Sequence of protein 1:
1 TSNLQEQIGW

Residue-level contacts at the interface:
Residue V152 in protein 2 contacts residue E6 in protein 1 (closest heavy-atom distance 4.1 Å).
Residue Y171 in protein 2 contacts residue T1 in protein 1 (closest heavy-atom distance 2.8 Å).
Residue N66 in protein 2 contacts residue S2 in protein 1 (closest heavy-atom distance 3.0 Å).
Residue N66 in protein 2 interacts with residue Q5 in protein 1 (closest heavy-atom distance 2.9 Å).
Residue Y74 in protein 2 interacts with residue W10 in protein 1 (closest heavy-atom distance 4.2 Å).
Residue T73 in protein 2 contacts residue I8 in protein 1 (closest heavy-atom distance 4.3 Å).
Residue Y9 in protein 2 contacts residue Q5 in protein 1 (closest heavy-atom distance 4.7 Å).
Residue L163 in protein 2 contacts residue T1 in protein 1 (closest heavy-atom distance 4.9 Å).
Residue A150 in protein 2 interacts with residue I8 in protein 1 (closest heavy-atom distance 4.6 Å).
Residue Q155 in protein 2 interacts with residue E6 in protein 1 (closest heavy-atom distance 3.5 Å).
Residue I95 in protein 2 contacts residue W10 in protein 1 (closest heavy-atom distance 3.5 Å).
Residue Y99 in protein 2 contacts residue N3 in protein 1 (closest heavy-atom distance 2.8 Å).
Residue L156 in protein 2 interacts with residue E6 in protein 1 (closest heavy-atom distance 3.2 Å).
Residue E63 in protein 2 interacts with residue S2 in protein 1 (closest heavy-atom distance 2.7 Å).
Residue Y99 in protein 2 interacts with residue S2 in protein 1 (closest heavy-atom distance 3.3 Å).
Residue V152 in protein 2 interacts with residue I8 in protein 1 (closest heavy-atom distance 4.2 Å).
Residue Y159 in protein 2 contacts residue T1 in protein 1 (closest heavy-atom distance 2.7 Å).
Residue S70 in protein 2 is in contact with residue Q5 in protein 1 (closest heavy-atom distance 3.1 Å).
Residue Y74 in protein 2 contacts residue Q5 in protein 1 (closest heavy-atom distance 3.8 Å).
Residue N77 in protein 2 is in contact with residue G9 in protein 1 (closest heavy-atom distance 3.4 Å).
Residue S116 in protein 2 interacts with residue W10 in protein 1 (closest heavy-atom distance 4.0 Å).
Residue N66 in protein 2 interacts with residue L4 in protein 1 (closest heavy-atom distance 3.5 Å).
Residue Y7 in protein 2 interacts with residue T1 in protein 1 (closest heavy-atom distance 3.1 Å).
Residue T73 in protein 2 contacts residue Q5 in protein 1 (closest heavy-atom distance 3.4 Å).
Residue Y7 in protein 2 interacts with residue S2 in protein 1 (closest heavy-atom distance 3.3 Å).
Residue N77 in protein 2 is in contact with residue W10 in protein 1 (closest heavy-atom distance 2.8 Å).
Residue K146 in protein 2 is in contact with residue G9 in protein 1 (closest heavy-atom distance 5.0 Å).
Residue M67 in protein 2 interacts with residue S2 in protein 1 (closest heavy-atom distance 3.8 Å).
Residue T143 in protein 2 interacts with residue W10 in protein 1 (closest heavy-atom distance 2.8 Å).
Residue N66 in protein 2 interacts with residue N3 in protein 1 (closest heavy-atom distance 2.8 Å).
Residue W147 in protein 2 contacts residue W10 in protein 1 (closest heavy-atom distance 3.9 Å).
Residue Q155 in protein 2 is in contact with residue N3 in protein 1 (closest heavy-atom distance 4.8 Å).
Residue M45 in protein 2 is in contact with residue S2 in protein 1 (closest heavy-atom distance 4.5 Å).
Residue L156 in protein 2 is in contact with residue N3 in protein 1 (closest heavy-atom distance 3.7 Å).
Residue K146 in protein 2 is in contact with residue I8 in protein 1 (closest heavy-atom distance 4.5 Å).
Residue E63 in protein 2 contacts residue T1 in protein 1 (closest heavy-atom distance 3.6 Å).
Residue M5 in protein 2 interacts with residue T1 in protein 1 (closest heavy-atom distance 3.9 Å).
Residue Y123 in protein 2 contacts residue W10 in protein 1 (closest heavy-atom distance 3.5 Å).
Residue W147 in protein 2 is in contact with residue I8 in protein 1 (closest heavy-atom distance 3.7 Å).
Residue A69 in protein 2 interacts with residue Q5 in protein 1 (closest heavy-atom distance 4.1 Å).
Residue K146 in protein 2 interacts with residue W10 in protein 1 (closest heavy-atom distance 2.7 Å).
Residue I142 in protein 2 is in contact with residue W10 in protein 1 (closest heavy-atom distance 4.8 Å).
Residue Y9 in protein 2 interacts with residue S2 in protein 1 (closest heavy-atom distance 4.0 Å).
Residue T73 in protein 2 contacts residue G9 in protein 1 (closest heavy-atom distance 4.2 Å).
Residue A81 in protein 2 contacts residue W10 in protein 1 (closest heavy-atom distance 4.4 Å).
Residue Y118 in protein 2 interacts with residue W10 in protein 1 (closest heavy-atom distance 4.1 Å).
Residue Y159 in protein 2 interacts with residue N3 in protein 1 (closest heavy-atom distance 3.6 Å).
Residue W147 in protein 2 interacts with residue G9 in protein 1 (closest heavy-atom distance 2.9 Å).
Residue T73 in protein 2 contacts residue E6 in protein 1 (closest heavy-atom distance 4.3 Å).
Residue T143 in protein 2 interacts with residue G9 in protein 1 (closest heavy-atom distance 4.8 Å).
Residue I80 in protein 2 is in contact with residue W10 in protein 1 (closest heavy-atom distance 3.5 Å).
Residue Y84 in protein 2 contacts residue W10 in protein 1 (closest heavy-atom distance 2.7 Å).
Residue Y9 in protein 2 contacts residue N3 in protein 1 (closest heavy-atom distance 4.3 Å).
Residue Y159 in protein 2 interacts with residue S2 in protein 1 (closest heavy-atom distance 3.9 Å).
Residue F33 in protein 2 contacts residue T1 in protein 1 (closest heavy-atom distance 5.0 Å).
Residue A117 in protein 2 is in contact with residue W10 in protein 1 (closest heavy-atom distance 3.9 Å).
Residue Y59 in protein 2 interacts with residue T1 in protein 1 (closest heavy-atom distance 3.3 Å).
Residue W167 in protein 2 is in contact with residue T1 in protein 1 (closest heavy-atom distance 3.3 Å).

Sequence of protein 2:
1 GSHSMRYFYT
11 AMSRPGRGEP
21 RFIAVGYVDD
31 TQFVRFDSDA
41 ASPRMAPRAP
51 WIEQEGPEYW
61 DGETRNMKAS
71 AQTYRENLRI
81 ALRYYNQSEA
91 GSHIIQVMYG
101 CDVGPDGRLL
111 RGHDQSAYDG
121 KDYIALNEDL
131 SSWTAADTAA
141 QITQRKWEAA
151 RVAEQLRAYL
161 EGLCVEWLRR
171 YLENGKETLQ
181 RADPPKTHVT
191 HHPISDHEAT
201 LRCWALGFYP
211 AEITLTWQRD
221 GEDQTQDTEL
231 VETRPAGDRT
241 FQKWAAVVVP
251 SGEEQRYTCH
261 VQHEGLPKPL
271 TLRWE

This data describes a binding interaction between two proteins.